Sequence of chain A:
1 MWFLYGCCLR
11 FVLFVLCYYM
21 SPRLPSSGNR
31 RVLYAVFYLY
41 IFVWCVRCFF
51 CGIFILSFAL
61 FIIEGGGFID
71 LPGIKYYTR

This data describes a binding interaction between two proteins.

Sequence of chain B:
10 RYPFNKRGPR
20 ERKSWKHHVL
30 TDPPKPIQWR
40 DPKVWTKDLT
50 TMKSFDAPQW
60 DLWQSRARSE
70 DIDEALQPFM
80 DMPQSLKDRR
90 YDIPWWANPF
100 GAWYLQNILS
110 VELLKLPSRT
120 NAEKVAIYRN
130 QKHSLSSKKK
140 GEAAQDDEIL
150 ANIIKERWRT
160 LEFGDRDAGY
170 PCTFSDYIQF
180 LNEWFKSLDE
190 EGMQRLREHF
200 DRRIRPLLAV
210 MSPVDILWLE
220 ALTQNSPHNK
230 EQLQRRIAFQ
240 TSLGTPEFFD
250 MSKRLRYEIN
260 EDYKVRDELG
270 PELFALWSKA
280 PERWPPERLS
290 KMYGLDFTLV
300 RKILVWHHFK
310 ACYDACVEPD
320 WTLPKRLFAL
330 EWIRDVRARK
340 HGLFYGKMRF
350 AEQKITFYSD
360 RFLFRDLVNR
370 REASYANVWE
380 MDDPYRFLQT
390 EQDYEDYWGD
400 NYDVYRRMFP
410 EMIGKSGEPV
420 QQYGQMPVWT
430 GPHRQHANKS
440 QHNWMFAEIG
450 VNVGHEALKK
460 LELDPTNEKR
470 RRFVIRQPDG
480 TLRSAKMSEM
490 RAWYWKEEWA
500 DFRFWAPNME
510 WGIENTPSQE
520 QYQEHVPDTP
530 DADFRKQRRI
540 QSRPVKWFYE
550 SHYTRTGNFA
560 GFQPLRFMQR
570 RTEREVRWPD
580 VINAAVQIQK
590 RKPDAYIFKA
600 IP

Interface contacts:
Residue R10 in chain B is in contact with residue Y77 in chain A (closest heavy-atom distance 3.9 Å).
Residue K15 in chain B is in contact with residue G52 in chain A (closest heavy-atom distance 3.4 Å).
Residue Y11 in chain B interacts with residue T78 in chain A (closest heavy-atom distance 4.4 Å).
Residue N14 in chain B is in contact with residue G52 in chain A (closest heavy-atom distance 3.6 Å).
Residue R10 in chain B contacts residue G66 in chain A (closest heavy-atom distance 4.3 Å).
Residue Y11 in chain B contacts residue E64 in chain A (closest heavy-atom distance 4.4 Å).
Residue R10 in chain B contacts residue F49 in chain A (closest heavy-atom distance 4.4 Å).
Residue N14 in chain B is in contact with residue I53 in chain A (closest heavy-atom distance 5.0 Å).
Residue R10 in chain B contacts residue I69 in chain A (closest heavy-atom distance 4.2 Å).
Residue K15 in chain B contacts residue I53 in chain A (closest heavy-atom distance 3.9 Å).
Residue N14 in chain B contacts residue C51 in chain A (closest heavy-atom distance 2.8 Å).
Residue R10 in chain B interacts with residue C51 in chain A (closest heavy-atom distance 2.9 Å).
Residue K15 in chain B is in contact with residue C51 in chain A (closest heavy-atom distance 3.0 Å).
Residue R10 in chain B contacts residue G67 in chain A (closest heavy-atom distance 4.5 Å).
Residue Y11 in chain B interacts with residue R79 in chain A (closest heavy-atom distance 3.2 Å).
Residue N14 in chain B is in contact with residue T78 in chain A (closest heavy-atom distance 4.8 Å).